These two protein chains interact to form a complex.

Sequence of the first protein:
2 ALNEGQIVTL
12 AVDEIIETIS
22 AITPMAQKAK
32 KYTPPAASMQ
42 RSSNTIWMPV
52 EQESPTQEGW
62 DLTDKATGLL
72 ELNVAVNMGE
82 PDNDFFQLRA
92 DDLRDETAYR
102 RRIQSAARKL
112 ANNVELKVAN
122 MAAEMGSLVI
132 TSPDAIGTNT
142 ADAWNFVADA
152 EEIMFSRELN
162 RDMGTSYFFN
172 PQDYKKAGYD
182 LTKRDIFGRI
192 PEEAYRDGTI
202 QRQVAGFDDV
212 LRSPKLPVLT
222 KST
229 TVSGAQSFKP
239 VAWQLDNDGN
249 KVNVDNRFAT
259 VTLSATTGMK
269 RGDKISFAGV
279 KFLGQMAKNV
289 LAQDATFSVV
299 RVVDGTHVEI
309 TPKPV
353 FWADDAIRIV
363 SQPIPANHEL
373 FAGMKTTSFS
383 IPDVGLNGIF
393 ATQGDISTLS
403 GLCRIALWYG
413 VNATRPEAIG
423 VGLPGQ

Sequence of the second protein:
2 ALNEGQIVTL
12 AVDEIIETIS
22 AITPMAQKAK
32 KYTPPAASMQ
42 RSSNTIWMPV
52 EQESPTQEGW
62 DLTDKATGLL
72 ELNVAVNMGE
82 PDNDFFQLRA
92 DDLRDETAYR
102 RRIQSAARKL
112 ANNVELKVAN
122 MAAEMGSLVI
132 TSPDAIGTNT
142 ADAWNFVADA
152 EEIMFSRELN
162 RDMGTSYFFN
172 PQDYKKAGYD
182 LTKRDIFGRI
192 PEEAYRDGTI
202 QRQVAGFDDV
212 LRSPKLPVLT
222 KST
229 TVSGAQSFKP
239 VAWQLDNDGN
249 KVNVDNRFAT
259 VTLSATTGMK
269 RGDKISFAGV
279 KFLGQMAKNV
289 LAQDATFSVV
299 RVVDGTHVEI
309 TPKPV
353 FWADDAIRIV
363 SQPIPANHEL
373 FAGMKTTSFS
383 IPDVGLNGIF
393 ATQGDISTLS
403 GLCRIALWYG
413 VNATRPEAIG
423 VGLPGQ

Interface contacts:
Residue F392 in the first protein interacts with residue D85 in the second protein (closest heavy-atom distance 4.0 Å).
Residue F392 in the first protein is in contact with residue L404 in the second protein (closest heavy-atom distance 4.5 Å).
Residue D385 in the first protein is in contact with residue A374 in the second protein (closest heavy-atom distance 4.9 Å).
Residue P384 in the first protein interacts with residue I17 in the second protein (closest heavy-atom distance 3.1 Å).
Residue F392 in the first protein contacts residue F86 in the second protein (closest heavy-atom distance 1.9 Å).
Residue P384 in the first protein interacts with residue I16 in the second protein (closest heavy-atom distance 4.2 Å).